The following describes two proteins that form a bound complex.

Residue-level contacts at the interface:
Residue F110 in protein 2 interacts with residue I35 in protein 1 (closest heavy-atom distance 4.6 Å).
Residue Y118 in protein 2 interacts with residue A16 in protein 1 (closest heavy-atom distance 4.4 Å).
Residue F94 in protein 2 contacts residue Y44 in protein 1 (closest heavy-atom distance 3.3 Å).
Residue K117 in protein 2 is in contact with residue M13 in protein 1 (closest heavy-atom distance 4.2 Å).
Residue K99 in protein 2 contacts residue S41 in protein 1 (closest heavy-atom distance 4.0 Å).
Residue Y109 in protein 2 is in contact with residue E28 in protein 1 (closest heavy-atom distance 4.1 Å).
Residue F110 in protein 2 contacts residue I32 in protein 1 (closest heavy-atom distance 4.0 Å).
Residue Q93 in protein 2 contacts residue K42 in protein 1 (closest heavy-atom distance 4.6 Å).
Residue I106 in protein 2 contacts residue I35 in protein 1 (closest heavy-atom distance 3.2 Å).
Residue I103 in protein 2 interacts with residue L39 in protein 1 (closest heavy-atom distance 3.8 Å).
Residue K117 in protein 2 interacts with residue E12 in protein 1 (closest heavy-atom distance 4.2 Å).
Residue V92 in protein 2 contacts residue K45 in protein 1 (closest heavy-atom distance 3.8 Å).
Residue L134 in protein 2 contacts residue W34 in protein 1 (closest heavy-atom distance 4.2 Å).
Residue I103 in protein 2 interacts with residue L38 in protein 1 (closest heavy-atom distance 4.3 Å).
Residue F110 in protein 2 is in contact with residue L31 in protein 1 (closest heavy-atom distance 4.1 Å).
Residue P139 in protein 2 is in contact with residue L46 in protein 1 (closest heavy-atom distance 4.1 Å).
Residue F114 in protein 2 is in contact with residue L17 in protein 1 (closest heavy-atom distance 4.2 Å).
Residue V92 in protein 2 contacts residue Y44 in protein 1 (closest heavy-atom distance 4.6 Å).
Residue G91 in protein 2 interacts with residue L46 in protein 1 (closest heavy-atom distance 4.3 Å).
Residue T102 in protein 2 interacts with residue W34 in protein 1 (closest heavy-atom distance 4.7 Å).
Residue Y90 in protein 2 is in contact with residue K45 in protein 1 (closest heavy-atom distance 3.2 Å).
Residue F94 in protein 2 contacts residue S41 in protein 1 (closest heavy-atom distance 3.5 Å).
Residue Q120 in protein 2 is in contact with residue Y23 in protein 1 (closest heavy-atom distance 4.2 Å).
Residue Y118 in protein 2 interacts with residue H24 in protein 1 (closest heavy-atom distance 3.2 Å).
Residue S113 in protein 2 is in contact with residue E28 in protein 1 (closest heavy-atom distance 3.2 Å).
Residue P139 in protein 2 contacts residue Y44 in protein 1 (closest heavy-atom distance 3.9 Å).
Residue I106 in protein 2 interacts with residue L31 in protein 1 (closest heavy-atom distance 4.4 Å).
Residue Q93 in protein 2 contacts residue T43 in protein 1 (closest heavy-atom distance 2.5 Å).
Residue Y109 in protein 2 interacts with residue L27 in protein 1 (closest heavy-atom distance 4.3 Å).
Residue F114 in protein 2 contacts residue M13 in protein 1 (closest heavy-atom distance 3.4 Å).
Residue Y118 in protein 2 interacts with residue A20 in protein 1 (closest heavy-atom distance 3.7 Å).
Residue V92 in protein 2 interacts with residue T43 in protein 1 (closest heavy-atom distance 3.2 Å).
Residue Y118 in protein 2 contacts residue E28 in protein 1 (closest heavy-atom distance 3.7 Å).
Residue Y109 in protein 2 contacts residue H24 in protein 1 (closest heavy-atom distance 3.1 Å).
Residue F123 in protein 2 contacts residue L27 in protein 1 (closest heavy-atom distance 4.2 Å).
Residue F123 in protein 2 is in contact with residue Y23 in protein 1 (closest heavy-atom distance 4.0 Å).
Residue F94 in protein 2 interacts with residue T43 in protein 1 (closest heavy-atom distance 3.3 Å).
Residue L130 in protein 2 interacts with residue L31 in protein 1 (closest heavy-atom distance 3.7 Å).
Residue H142 in protein 2 contacts residue L46 in protein 1 (closest heavy-atom distance 4.5 Å).
Residue Y109 in protein 2 interacts with residue L31 in protein 1 (closest heavy-atom distance 4.0 Å).
Residue K99 in protein 2 contacts residue L38 in protein 1 (closest heavy-atom distance 3.7 Å).
Residue Q93 in protein 2 interacts with residue Y44 in protein 1 (closest heavy-atom distance 4.2 Å).
Residue F94 in protein 2 contacts residue K42 in protein 1 (closest heavy-atom distance 3.4 Å).
Residue Y118 in protein 2 contacts residue M13 in protein 1 (closest heavy-atom distance 4.7 Å).
Residue K117 in protein 2 interacts with residue A16 in protein 1 (closest heavy-atom distance 3.6 Å).
Residue Y118 in protein 2 contacts residue P21 in protein 1 (closest heavy-atom distance 4.4 Å).
Residue S113 in protein 2 is in contact with residue H24 in protein 1 (closest heavy-atom distance 3.8 Å).
Residue I106 in protein 2 is in contact with residue W34 in protein 1 (closest heavy-atom distance 4.1 Å).
Residue T127 in protein 2 interacts with residue L27 in protein 1 (closest heavy-atom distance 4.2 Å).
Residue G91 in protein 2 interacts with residue K45 in protein 1 (closest heavy-atom distance 4.2 Å).
Residue F123 in protein 2 is in contact with residue H24 in protein 1 (closest heavy-atom distance 3.5 Å).
Residue F114 in protein 2 is in contact with residue V14 in protein 1 (closest heavy-atom distance 4.3 Å).
Residue Y118 in protein 2 is in contact with residue L17 in protein 1 (closest heavy-atom distance 3.2 Å).
Residue Q93 in protein 2 is in contact with residue L46 in protein 1 (closest heavy-atom distance 3.8 Å).
Residue K99 in protein 2 is in contact with residue L39 in protein 1 (closest heavy-atom distance 4.1 Å).
Residue F94 in protein 2 contacts residue R37 in protein 1 (closest heavy-atom distance 4.2 Å).
Residue I103 in protein 2 is in contact with residue I35 in protein 1 (closest heavy-atom distance 4.5 Å).
Residue F110 in protein 2 is in contact with residue E28 in protein 1 (closest heavy-atom distance 3.5 Å).
Residue T102 in protein 2 is in contact with residue L38 in protein 1 (closest heavy-atom distance 3.7 Å).
Residue L138 in protein 2 is in contact with residue W34 in protein 1 (closest heavy-atom distance 4.6 Å).

Sequence of protein 2:
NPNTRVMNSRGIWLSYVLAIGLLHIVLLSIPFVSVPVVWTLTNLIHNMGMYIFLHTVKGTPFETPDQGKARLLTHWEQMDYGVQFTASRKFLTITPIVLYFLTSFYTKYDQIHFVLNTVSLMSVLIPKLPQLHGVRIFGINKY

Sequence of protein 1:
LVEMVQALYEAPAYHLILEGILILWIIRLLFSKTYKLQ